Sequence of the second protein:
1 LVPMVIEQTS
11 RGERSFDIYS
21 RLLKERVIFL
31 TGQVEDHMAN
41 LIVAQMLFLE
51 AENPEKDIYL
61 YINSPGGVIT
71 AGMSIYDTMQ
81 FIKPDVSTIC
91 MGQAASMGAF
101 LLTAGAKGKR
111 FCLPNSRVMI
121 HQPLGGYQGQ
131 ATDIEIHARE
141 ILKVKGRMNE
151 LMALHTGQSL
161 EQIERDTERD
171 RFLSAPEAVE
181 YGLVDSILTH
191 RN

Interface contacts:
Residue A51 in the second protein interacts with residue V213 in the first protein (closest heavy-atom distance 3.9 Å).
Residue L47 in the second protein contacts residue I207 in the first protein (closest heavy-atom distance 3.5 Å).
Residue F81 in the second protein contacts residue F209 in the first protein (closest heavy-atom distance 3.5 Å).
Residue L47 in the second protein is in contact with residue F209 in the first protein (closest heavy-atom distance 3.9 Å).
Residue F48 in the second protein contacts residue I207 in the first protein (closest heavy-atom distance 3.8 Å).
Residue A51 in the second protein is in contact with residue I207 in the first protein (closest heavy-atom distance 3.8 Å).
Residue T78 in the second protein contacts residue F209 in the first protein (closest heavy-atom distance 3.8 Å).
Residue P54 in the second protein contacts residue K214 in the first protein (closest heavy-atom distance 3.8 Å).
Residue P54 in the second protein is in contact with residue V213 in the first protein (closest heavy-atom distance 4.6 Å).
Residue A51 in the second protein is in contact with residue G206 in the first protein (closest heavy-atom distance 3.9 Å).
Residue K83 in the second protein is in contact with residue K214 in the first protein (closest heavy-atom distance 3.3 Å).
Residue E50 in the second protein interacts with residue V213 in the first protein (closest heavy-atom distance 4.2 Å).
Residue L47 in the second protein is in contact with residue G208 in the first protein (closest heavy-atom distance 4.7 Å).
Residue K83 in the second protein contacts residue V213 in the first protein (closest heavy-atom distance 4.8 Å).
Residue V43 in the second protein interacts with residue F209 in the first protein (closest heavy-atom distance 4.6 Å).

These two protein chains interact to form a complex.

Sequence of the first protein:
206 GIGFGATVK